Contacts between the two chains:
Residue Y280 in the first protein is in contact with residue E256 in the second protein (closest heavy-atom distance 2.9 Å).
Residue Q50 in the first protein interacts with residue W53 in the second protein (closest heavy-atom distance 3.8 Å).
Residue R42 in the first protein interacts with residue D123 in the second protein (closest heavy-atom distance 3.5 Å).
Residue R276 in the first protein interacts with residue K254 in the second protein (closest heavy-atom distance 3.4 Å).
Residue F43 in the first protein contacts residue G122 in the second protein (closest heavy-atom distance 3.8 Å).
Residue G282 in the first protein contacts residue R314 in the second protein (closest heavy-atom distance 3.8 Å).
Residue N46 in the first protein is in contact with residue M124 in the second protein (closest heavy-atom distance 3.3 Å).
Residue G122 in the first protein interacts with residue R42 in the second protein (closest heavy-atom distance 3.8 Å).
Residue Y280 in the first protein interacts with residue Y318 in the second protein (closest heavy-atom distance 4.0 Å).
Residue D61 in the first protein is in contact with residue Q50 in the second protein (closest heavy-atom distance 3.4 Å).
Residue S125 in the first protein contacts residue S128 in the second protein (closest heavy-atom distance 3.3 Å).
Residue F58 in the first protein interacts with residue K63 in the second protein (closest heavy-atom distance 3.7 Å).
Residue S273 in the first protein contacts residue G258 in the second protein (closest heavy-atom distance 3.9 Å).
Residue P127 in the first protein interacts with residue S125 in the second protein (closest heavy-atom distance 3.2 Å).
Residue K279 in the first protein interacts with residue Y318 in the second protein (closest heavy-atom distance 3.8 Å).
Residue F58 in the first protein is in contact with residue Y62 in the second protein (closest heavy-atom distance 4.1 Å).
Residue W55 in the first protein interacts with residue Y62 in the second protein (closest heavy-atom distance 3.6 Å).
Residue W53 in the first protein interacts with residue Q50 in the second protein (closest heavy-atom distance 3.8 Å).
Residue I126 in the first protein is in contact with residue S128 in the second protein (closest heavy-atom distance 3.5 Å).
Residue D61 in the first protein is in contact with residue K47 in the second protein (closest heavy-atom distance 3.4 Å).
Residue Y280 in the first protein is in contact with residue Y315 in the second protein (closest heavy-atom distance 3.5 Å).
Residue Y280 in the first protein is in contact with residue E259 in the second protein (closest heavy-atom distance 4.0 Å).
Residue N46 in the first protein is in contact with residue D123 in the second protein (closest heavy-atom distance 3.2 Å).
Residue D123 in the first protein interacts with residue R131 in the second protein (closest heavy-atom distance 3.6 Å).
Residue L120 in the first protein is in contact with residue R42 in the second protein (closest heavy-atom distance 2.8 Å).
Residue Q50 in the first protein interacts with residue S125 in the second protein (closest heavy-atom distance 3.0 Å).
Residue A281 in the first protein interacts with residue R314 in the second protein (closest heavy-atom distance 3.3 Å).
Residue N46 in the first protein interacts with residue S125 in the second protein (closest heavy-atom distance 4.1 Å).
Residue Y84 in the first protein interacts with residue D61 in the second protein (closest heavy-atom distance 4.2 Å).
Residue S128 in the first protein contacts residue S125 in the second protein (closest heavy-atom distance 4.0 Å).
Residue G122 in the first protein interacts with residue K130 in the second protein (closest heavy-atom distance 3.7 Å).
Residue E54 in the first protein is in contact with residue W53 in the second protein (closest heavy-atom distance 4.0 Å).
Residue Q50 in the first protein is in contact with residue I119 in the second protein (closest heavy-atom distance 3.4 Å).
Residue I126 in the first protein is in contact with residue S125 in the second protein (closest heavy-atom distance 3.5 Å).
Residue Y84 in the first protein contacts residue Y62 in the second protein (closest heavy-atom distance 3.3 Å).
Residue R121 in the first protein contacts residue R42 in the second protein (closest heavy-atom distance 3.2 Å).
Residue L76 in the first protein is in contact with residue Y62 in the second protein (closest heavy-atom distance 3.5 Å).
Residue S128 in the first protein is in contact with residue M124 in the second protein (closest heavy-atom distance 3.9 Å).
Residue F43 in the first protein contacts residue R121 in the second protein (closest heavy-atom distance 3.1 Å).
Residue I75 in the first protein interacts with residue Y62 in the second protein (closest heavy-atom distance 3.6 Å).
Residue E54 in the first protein is in contact with residue S60 in the second protein (closest heavy-atom distance 2.6 Å).
Residue I126 in the first protein contacts residue I126 in the second protein (closest heavy-atom distance 3.8 Å).
Residue Y280 in the first protein is in contact with residue R314 in the second protein (closest heavy-atom distance 3.6 Å).
Residue G122 in the first protein interacts with residue R131 in the second protein (closest heavy-atom distance 3.5 Å).
Residue Y84 in the first protein interacts with residue S60 in the second protein (closest heavy-atom distance 3.3 Å).
Residue N46 in the first protein is in contact with residue G122 in the second protein (closest heavy-atom distance 2.3 Å).
Residue Q50 in the first protein is in contact with residue M124 in the second protein (closest heavy-atom distance 2.8 Å).
Residue T49 in the first protein is in contact with residue S125 in the second protein (closest heavy-atom distance 3.1 Å).
Residue E54 in the first protein is in contact with residue S59 in the second protein (closest heavy-atom distance 3.7 Å).
Residue W53 in the first protein contacts residue I126 in the second protein (closest heavy-atom distance 3.6 Å).
Residue R121 in the first protein interacts with residue R131 in the second protein (closest heavy-atom distance 3.0 Å).
Residue Q277 in the first protein contacts residue R314 in the second protein (closest heavy-atom distance 3.5 Å).
Residue R276 in the first protein contacts residue E256 in the second protein (closest heavy-atom distance 2.6 Å).
Residue W53 in the first protein contacts residue T49 in the second protein (closest heavy-atom distance 4.1 Å).
Residue E54 in the first protein interacts with residue Y62 in the second protein (closest heavy-atom distance 3.8 Å).
Residue R42 in the first protein is in contact with residue G122 in the second protein (closest heavy-atom distance 3.8 Å).
Residue E54 in the first protein interacts with residue K63 in the second protein (closest heavy-atom distance 3.7 Å).
Residue Y280 in the first protein is in contact with residue L255 in the second protein (closest heavy-atom distance 3.6 Å).
Residue Q277 in the first protein is in contact with residue E259 in the second protein (closest heavy-atom distance 3.2 Å).
Residue W53 in the first protein interacts with residue W53 in the second protein (closest heavy-atom distance 3.9 Å).

Sequence of the second protein:
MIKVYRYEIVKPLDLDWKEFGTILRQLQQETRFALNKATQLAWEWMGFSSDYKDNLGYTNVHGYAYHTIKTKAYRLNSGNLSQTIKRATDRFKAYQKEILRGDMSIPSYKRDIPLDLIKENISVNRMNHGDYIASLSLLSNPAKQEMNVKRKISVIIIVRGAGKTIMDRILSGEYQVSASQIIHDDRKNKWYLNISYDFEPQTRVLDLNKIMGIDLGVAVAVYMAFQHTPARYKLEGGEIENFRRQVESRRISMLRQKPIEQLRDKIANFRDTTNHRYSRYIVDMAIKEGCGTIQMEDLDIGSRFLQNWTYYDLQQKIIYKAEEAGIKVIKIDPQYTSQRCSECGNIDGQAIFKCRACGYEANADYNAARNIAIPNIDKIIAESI

This data describes a binding interaction between two proteins.

Sequence of the first protein:
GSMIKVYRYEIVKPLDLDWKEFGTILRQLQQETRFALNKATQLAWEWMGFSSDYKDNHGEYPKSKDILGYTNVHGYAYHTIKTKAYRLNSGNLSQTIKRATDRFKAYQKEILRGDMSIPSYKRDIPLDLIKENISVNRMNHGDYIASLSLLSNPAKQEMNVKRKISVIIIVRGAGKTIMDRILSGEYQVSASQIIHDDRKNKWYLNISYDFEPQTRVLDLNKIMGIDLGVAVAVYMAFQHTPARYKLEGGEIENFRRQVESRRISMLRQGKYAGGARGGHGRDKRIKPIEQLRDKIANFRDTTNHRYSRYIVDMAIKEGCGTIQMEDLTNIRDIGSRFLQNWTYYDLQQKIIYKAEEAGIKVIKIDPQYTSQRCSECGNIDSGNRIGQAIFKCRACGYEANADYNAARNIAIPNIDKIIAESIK